Sequence of protein 2:
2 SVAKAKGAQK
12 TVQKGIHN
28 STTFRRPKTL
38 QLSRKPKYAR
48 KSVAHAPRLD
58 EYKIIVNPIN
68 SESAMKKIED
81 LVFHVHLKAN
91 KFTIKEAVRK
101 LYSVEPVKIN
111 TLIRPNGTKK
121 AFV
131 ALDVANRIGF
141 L

The following describes two proteins that form a bound complex.

Interface contacts:
Residue F51 in protein 1 is in contact with residue V13 in protein 2 (closest heavy-atom distance 3.6 Å).
Residue T50 in protein 1 is in contact with residue I17 in protein 2 (closest heavy-atom distance 4.5 Å).
Residue F51 in protein 1 is in contact with residue A9 in protein 2 (closest heavy-atom distance 4.7 Å).

Sequence of protein 1:
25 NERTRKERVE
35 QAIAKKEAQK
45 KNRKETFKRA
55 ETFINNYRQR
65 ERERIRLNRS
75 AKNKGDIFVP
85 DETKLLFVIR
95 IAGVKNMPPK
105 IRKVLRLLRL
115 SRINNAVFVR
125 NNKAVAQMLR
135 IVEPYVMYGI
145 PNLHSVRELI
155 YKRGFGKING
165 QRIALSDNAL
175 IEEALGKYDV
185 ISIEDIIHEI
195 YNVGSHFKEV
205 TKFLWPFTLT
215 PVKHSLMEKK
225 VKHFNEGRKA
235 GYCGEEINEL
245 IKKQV